These two protein chains interact to form a complex.

Sequence of the first protein:
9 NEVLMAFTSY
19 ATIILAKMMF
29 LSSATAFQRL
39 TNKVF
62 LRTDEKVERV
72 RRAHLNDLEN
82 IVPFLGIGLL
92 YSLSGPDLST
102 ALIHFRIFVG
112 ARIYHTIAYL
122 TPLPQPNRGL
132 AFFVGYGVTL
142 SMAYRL

Sequence of the second protein:
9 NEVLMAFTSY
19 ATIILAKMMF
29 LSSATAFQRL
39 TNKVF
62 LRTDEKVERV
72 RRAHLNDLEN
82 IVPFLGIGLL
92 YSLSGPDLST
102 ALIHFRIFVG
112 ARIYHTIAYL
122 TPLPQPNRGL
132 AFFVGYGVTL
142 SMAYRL

Interface contacts:
Residue L91 in the second protein interacts with residue I21 in the first protein (closest heavy-atom distance 3.4 Å).
Residue Y137 in the second protein is in contact with residue M27 in the first protein (closest heavy-atom distance 3.6 Å).
Residue T140 in the second protein interacts with residue Y18 in the first protein (closest heavy-atom distance 4.7 Å).
Residue P84 in the second protein interacts with residue L79 in the first protein (closest heavy-atom distance 4.9 Å).
Residue G136 in the second protein contacts residue M26 in the first protein (closest heavy-atom distance 2.9 Å).
Residue R129 in the second protein contacts residue T33 in the first protein (closest heavy-atom distance 2.7 Å).
Residue E66 in the second protein contacts residue V42 in the first protein (closest heavy-atom distance 4.3 Å).
Residue M143 in the second protein interacts with residue Y18 in the first protein (closest heavy-atom distance 2.7 Å).
Residue L147 in the second protein is in contact with residue F15 in the first protein (closest heavy-atom distance 4.2 Å).
Residue V83 in the second protein is in contact with residue V83 in the first protein (closest heavy-atom distance 4.0 Å).
Residue L94 in the second protein is in contact with residue L94 in the first protein (closest heavy-atom distance 3.7 Å).
Residue T140 in the second protein is in contact with residue I22 in the first protein (closest heavy-atom distance 3.5 Å).
Residue T140 in the second protein interacts with residue M26 in the first protein (closest heavy-atom distance 4.8 Å).
Residue P84 in the second protein contacts residue I21 in the first protein (closest heavy-atom distance 4.6 Å).
Residue L90 in the second protein contacts residue L90 in the first protein (closest heavy-atom distance 4.9 Å).
Residue T140 in the second protein is in contact with residue L23 in the first protein (closest heavy-atom distance 4.8 Å).
Residue E69 in the second protein interacts with residue V42 in the first protein (closest heavy-atom distance 4.0 Å).
Residue Y137 in the second protein is in contact with residue F28 in the first protein (closest heavy-atom distance 4.4 Å).
Residue A144 in the second protein is in contact with residue Y18 in the first protein (closest heavy-atom distance 3.2 Å).
Residue A144 in the second protein interacts with residue A19 in the first protein (closest heavy-atom distance 3.9 Å).
Residue S95 in the second protein is in contact with residue F15 in the first protein (closest heavy-atom distance 3.3 Å).
Residue L91 in the second protein contacts residue F15 in the first protein (closest heavy-atom distance 4.8 Å).
Residue Y137 in the second protein interacts with residue S30 in the first protein (closest heavy-atom distance 2.2 Å).
Residue I88 in the second protein is in contact with residue I21 in the first protein (closest heavy-atom distance 3.5 Å).
Residue L147 in the second protein contacts residue Y18 in the first protein (closest heavy-atom distance 3.4 Å).
Residue P84 in the second protein interacts with residue K25 in the first protein (closest heavy-atom distance 4.8 Å).
Residue L91 in the second protein is in contact with residue Y18 in the first protein (closest heavy-atom distance 3.0 Å).
Residue L94 in the second protein is in contact with residue L90 in the first protein (closest heavy-atom distance 3.5 Å).
Residue V83 in the second protein contacts residue L79 in the first protein (closest heavy-atom distance 3.7 Å).
Residue P84 in the second protein interacts with residue I22 in the first protein (closest heavy-atom distance 3.9 Å).
Residue I88 in the second protein is in contact with residue I22 in the first protein (closest heavy-atom distance 2.8 Å).
Residue L91 in the second protein contacts residue L90 in the first protein (closest heavy-atom distance 3.5 Å).
Residue Y92 in the second protein contacts residue I22 in the first protein (closest heavy-atom distance 2.7 Å).
Residue G136 in the second protein is in contact with residue I22 in the first protein (closest heavy-atom distance 3.2 Å).
Residue Y137 in the second protein is in contact with residue I22 in the first protein (closest heavy-atom distance 4.9 Å).
Residue Y92 in the second protein interacts with residue Y18 in the first protein (closest heavy-atom distance 2.3 Å).
Residue R73 in the second protein contacts residue V42 in the first protein (closest heavy-atom distance 4.9 Å).
Residue Y92 in the second protein contacts residue A19 in the first protein (closest heavy-atom distance 4.6 Å).
Residue Y137 in the second protein interacts with residue L29 in the first protein (closest heavy-atom distance 3.8 Å).
Residue Y137 in the second protein is in contact with residue M26 in the first protein (closest heavy-atom distance 2.2 Å).
Residue E80 in the second protein interacts with residue H75 in the first protein (closest heavy-atom distance 3.1 Å).
Residue Y137 in the second protein interacts with residue S31 in the first protein (closest heavy-atom distance 4.7 Å).
Residue A132 in the second protein interacts with residue M26 in the first protein (closest heavy-atom distance 4.3 Å).
Residue R113 in the second protein interacts with residue M26 in the first protein (closest heavy-atom distance 4.6 Å).
Residue L91 in the second protein interacts with residue L86 in the first protein (closest heavy-atom distance 3.4 Å).
Residue P84 in the second protein contacts residue M26 in the first protein (closest heavy-atom distance 4.4 Å).
Residue F133 in the second protein is in contact with residue S30 in the first protein (closest heavy-atom distance 4.5 Å).
Residue Y137 in the second protein contacts residue L23 in the first protein (closest heavy-atom distance 5.0 Å).
Residue R129 in the second protein interacts with residue A34 in the first protein (closest heavy-atom distance 3.3 Å).